Contacts between the two chains:
Residue K129 in protein 1 interacts with residue N398 in protein 2 (closest heavy-atom distance 4.4 Å).
Residue N128 in protein 1 contacts residue V401 in protein 2 (closest heavy-atom distance 4.7 Å).
Residue N128 in protein 1 contacts residue Y400 in protein 2 (closest heavy-atom distance 4.9 Å).
Residue R136 in protein 1 interacts with residue Y400 in protein 2 (closest heavy-atom distance 4.2 Å).
Residue E166 in protein 1 interacts with residue Y400 in protein 2 (closest heavy-atom distance 4.4 Å).
Residue I130 in protein 1 contacts residue Y400 in protein 2 (closest heavy-atom distance 2.9 Å).
Residue F131 in protein 1 interacts with residue Y400 in protein 2 (closest heavy-atom distance 3.0 Å).
Residue K129 in protein 1 contacts residue Y400 in protein 2 (closest heavy-atom distance 2.8 Å).

These two protein chains interact to form a complex.

Sequence of protein 1:
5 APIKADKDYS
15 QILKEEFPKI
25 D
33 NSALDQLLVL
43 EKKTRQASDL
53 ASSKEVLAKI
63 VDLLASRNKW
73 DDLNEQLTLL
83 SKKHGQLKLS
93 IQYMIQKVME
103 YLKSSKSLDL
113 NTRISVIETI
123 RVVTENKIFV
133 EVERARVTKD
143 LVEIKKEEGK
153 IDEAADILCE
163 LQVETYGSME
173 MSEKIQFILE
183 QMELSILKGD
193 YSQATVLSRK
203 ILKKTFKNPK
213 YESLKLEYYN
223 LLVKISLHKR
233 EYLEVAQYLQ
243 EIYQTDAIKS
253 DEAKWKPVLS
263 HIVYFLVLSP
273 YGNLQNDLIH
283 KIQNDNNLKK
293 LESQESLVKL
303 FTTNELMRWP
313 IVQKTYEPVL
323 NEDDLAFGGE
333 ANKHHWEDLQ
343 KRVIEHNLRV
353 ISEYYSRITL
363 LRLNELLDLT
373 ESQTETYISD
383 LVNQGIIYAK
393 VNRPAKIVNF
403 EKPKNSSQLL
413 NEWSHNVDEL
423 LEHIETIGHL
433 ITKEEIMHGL

Sequence of protein 2:
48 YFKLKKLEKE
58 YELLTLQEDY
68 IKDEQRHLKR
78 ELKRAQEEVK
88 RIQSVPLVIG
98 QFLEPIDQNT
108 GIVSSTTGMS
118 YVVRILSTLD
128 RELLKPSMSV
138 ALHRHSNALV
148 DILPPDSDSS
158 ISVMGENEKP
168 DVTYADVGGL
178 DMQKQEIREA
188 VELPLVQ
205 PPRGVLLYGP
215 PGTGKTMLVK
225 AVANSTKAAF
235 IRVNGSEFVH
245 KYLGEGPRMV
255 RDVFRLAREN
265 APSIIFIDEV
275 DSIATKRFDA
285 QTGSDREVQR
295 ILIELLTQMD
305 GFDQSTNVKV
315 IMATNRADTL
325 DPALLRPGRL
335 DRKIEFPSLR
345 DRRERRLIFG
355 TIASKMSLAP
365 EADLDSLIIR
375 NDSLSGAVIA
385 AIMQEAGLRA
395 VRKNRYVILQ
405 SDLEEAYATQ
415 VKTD